The following describes two proteins that form a bound complex.

Sequence of chain A:
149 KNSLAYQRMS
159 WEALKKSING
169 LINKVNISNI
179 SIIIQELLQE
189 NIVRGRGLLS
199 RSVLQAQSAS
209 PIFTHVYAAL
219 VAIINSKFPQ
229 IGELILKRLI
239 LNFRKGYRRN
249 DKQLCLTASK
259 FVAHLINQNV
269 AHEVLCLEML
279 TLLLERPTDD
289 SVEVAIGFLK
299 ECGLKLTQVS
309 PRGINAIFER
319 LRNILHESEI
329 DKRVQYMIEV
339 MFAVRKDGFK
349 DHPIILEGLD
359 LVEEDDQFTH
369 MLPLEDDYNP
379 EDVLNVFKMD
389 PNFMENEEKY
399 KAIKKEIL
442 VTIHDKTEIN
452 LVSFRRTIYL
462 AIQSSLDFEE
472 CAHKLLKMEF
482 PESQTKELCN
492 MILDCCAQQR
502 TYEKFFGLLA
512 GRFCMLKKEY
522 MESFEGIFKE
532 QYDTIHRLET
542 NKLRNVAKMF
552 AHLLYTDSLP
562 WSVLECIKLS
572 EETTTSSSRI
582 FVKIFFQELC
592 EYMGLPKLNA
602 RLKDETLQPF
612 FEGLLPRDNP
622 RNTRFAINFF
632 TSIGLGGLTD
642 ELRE

Residue-level contacts at the interface:
Residue S454 in chain A contacts residue Y159 in chain B (closest heavy-atom distance 4.9 Å).
Residue I450 in chain A contacts residue Y159 in chain B (closest heavy-atom distance 3.7 Å).
Residue I444 in chain A is in contact with residue I152 in chain B (closest heavy-atom distance 3.7 Å).
Residue N451 in chain A contacts residue Y159 in chain B (closest heavy-atom distance 3.3 Å).
Residue D446 in chain A contacts residue K151 in chain B (closest heavy-atom distance 2.9 Å).
Residue H445 in chain A interacts with residue K151 in chain B (closest heavy-atom distance 3.1 Å).
Residue I444 in chain A is in contact with residue K151 in chain B (closest heavy-atom distance 3.4 Å).
Residue S484 in chain A contacts residue E148 in chain B (closest heavy-atom distance 4.1 Å).
Residue D446 in chain A is in contact with residue Y153 in chain B (closest heavy-atom distance 3.8 Å).

Sequence of chain B:
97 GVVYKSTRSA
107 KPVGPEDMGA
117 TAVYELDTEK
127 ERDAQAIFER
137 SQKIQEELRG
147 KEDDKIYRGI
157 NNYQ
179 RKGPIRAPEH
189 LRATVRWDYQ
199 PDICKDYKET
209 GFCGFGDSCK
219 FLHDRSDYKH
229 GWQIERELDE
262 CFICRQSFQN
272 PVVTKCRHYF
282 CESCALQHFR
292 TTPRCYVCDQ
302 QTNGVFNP